Contacts between the two chains:
Residue I194 in the first protein is in contact with residue I62 in the second protein (closest heavy-atom distance 4.0 Å).
Residue H145 in the first protein contacts residue P56 in the second protein (closest heavy-atom distance 4.2 Å).
Residue I66 in the first protein interacts with residue L37 in the second protein (closest heavy-atom distance 3.3 Å).
Residue V190 in the first protein interacts with residue G59 in the second protein (closest heavy-atom distance 3.5 Å).
Residue S185 in the first protein contacts residue L61 in the second protein (closest heavy-atom distance 3.8 Å).
Residue Q182 in the first protein is in contact with residue P56 in the second protein (closest heavy-atom distance 4.0 Å).
Residue F91 in the first protein is in contact with residue L40 in the second protein (closest heavy-atom distance 3.7 Å).
Residue V233 in the first protein interacts with residue I62 in the second protein (closest heavy-atom distance 3.8 Å).
Residue I231 in the first protein interacts with residue D63 in the second protein (closest heavy-atom distance 3.4 Å).
Residue Q192 in the first protein is in contact with residue I62 in the second protein (closest heavy-atom distance 3.1 Å).
Residue F91 in the first protein interacts with residue I38 in the second protein (closest heavy-atom distance 3.6 Å).
Residue Y184 in the first protein is in contact with residue L61 in the second protein (closest heavy-atom distance 4.1 Å).
Residue L183 in the first protein is in contact with residue L61 in the second protein (closest heavy-atom distance 3.3 Å).
Residue I231 in the first protein interacts with residue L64 in the second protein (closest heavy-atom distance 3.8 Å).
Residue V190 in the first protein contacts residue L61 in the second protein (closest heavy-atom distance 3.4 Å).
Residue S67 in the first protein interacts with residue L37 in the second protein (closest heavy-atom distance 3.2 Å).
Residue I93 in the first protein interacts with residue L40 in the second protein (closest heavy-atom distance 4.1 Å).
Residue A247 in the first protein interacts with residue S66 in the second protein (closest heavy-atom distance 3.5 Å).
Residue L82 in the first protein contacts residue L37 in the second protein (closest heavy-atom distance 3.4 Å).
Residue Q192 in the first protein contacts residue Q60 in the second protein (closest heavy-atom distance 4.0 Å).
Residue K98 in the first protein is in contact with residue S34 in the second protein (closest heavy-atom distance 4.0 Å).
Residue Q192 in the first protein interacts with residue G59 in the second protein (closest heavy-atom distance 3.7 Å).
Residue A84 in the first protein interacts with residue L37 in the second protein (closest heavy-atom distance 3.7 Å).
Residue P193 in the first protein contacts residue V58 in the second protein (closest heavy-atom distance 3.9 Å).
Residue K96 in the first protein contacts residue M41 in the second protein (closest heavy-atom distance 3.6 Å).
Residue K96 in the first protein contacts residue L40 in the second protein (closest heavy-atom distance 3.1 Å).
Residue K98 in the first protein contacts residue P36 in the second protein (closest heavy-atom distance 4.2 Å).
Residue L82 in the first protein interacts with residue I38 in the second protein (closest heavy-atom distance 3.8 Å).
Residue H145 in the first protein interacts with residue V58 in the second protein (closest heavy-atom distance 3.6 Å).
Residue I231 in the first protein contacts residue I62 in the second protein (closest heavy-atom distance 3.8 Å).
Residue V50 in the first protein is in contact with residue I38 in the second protein (closest heavy-atom distance 4.0 Å).
Residue Q89 in the first protein contacts residue R35 in the second protein (closest heavy-atom distance 3.5 Å).
Residue P65 in the first protein contacts residue I38 in the second protein (closest heavy-atom distance 3.5 Å).
Residue S191 in the first protein contacts residue V58 in the second protein (closest heavy-atom distance 3.5 Å).
Residue P65 in the first protein is in contact with residue D39 in the second protein (closest heavy-atom distance 3.1 Å).
Residue R144 in the first protein contacts residue P56 in the second protein (closest heavy-atom distance 3.4 Å).
Residue D143 in the first protein contacts residue P56 in the second protein (closest heavy-atom distance 3.5 Å).
Residue S191 in the first protein contacts residue V57 in the second protein (closest heavy-atom distance 3.1 Å).
Residue F91 in the first protein is in contact with residue P36 in the second protein (closest heavy-atom distance 3.8 Å).
Residue K189 in the first protein is in contact with residue V57 in the second protein (closest heavy-atom distance 4.0 Å).
Residue R188 in the first protein contacts residue L61 in the second protein (closest heavy-atom distance 3.5 Å).
Residue N92 in the first protein contacts residue L40 in the second protein (closest heavy-atom distance 3.9 Å).
Residue Q192 in the first protein interacts with residue L61 in the second protein (closest heavy-atom distance 3.1 Å).
Residue I66 in the first protein is in contact with residue I38 in the second protein (closest heavy-atom distance 3.7 Å).
Residue S191 in the first protein contacts residue L61 in the second protein (closest heavy-atom distance 4.3 Å).
Residue P65 in the first protein contacts residue L37 in the second protein (closest heavy-atom distance 4.2 Å).
Residue R64 in the first protein contacts residue I38 in the second protein (closest heavy-atom distance 3.7 Å).
Residue F216 in the first protein contacts residue I62 in the second protein (closest heavy-atom distance 3.7 Å).
Residue R188 in the first protein contacts residue Q60 in the second protein (closest heavy-atom distance 3.3 Å).
Residue R64 in the first protein interacts with residue D39 in the second protein (closest heavy-atom distance 3.5 Å).
Residue Q89 in the first protein interacts with residue L37 in the second protein (closest heavy-atom distance 3.1 Å).
Residue F218 in the first protein interacts with residue L64 in the second protein (closest heavy-atom distance 4.1 Å).
Residue S191 in the first protein contacts residue G59 in the second protein (closest heavy-atom distance 3.3 Å).
Residue W164 in the first protein is in contact with residue L61 in the second protein (closest heavy-atom distance 3.7 Å).
Residue L183 in the first protein contacts residue I62 in the second protein (closest heavy-atom distance 4.0 Å).
Residue Q192 in the first protein contacts residue L64 in the second protein (closest heavy-atom distance 3.6 Å).
Residue Q89 in the first protein contacts residue S34 in the second protein (closest heavy-atom distance 3.7 Å).
Residue E232 in the first protein interacts with residue I62 in the second protein (closest heavy-atom distance 3.9 Å).
Residue Q89 in the first protein interacts with residue P36 in the second protein (closest heavy-atom distance 3.4 Å).
Residue V190 in the first protein contacts residue V57 in the second protein (closest heavy-atom distance 3.6 Å).

Sequence of the first protein:
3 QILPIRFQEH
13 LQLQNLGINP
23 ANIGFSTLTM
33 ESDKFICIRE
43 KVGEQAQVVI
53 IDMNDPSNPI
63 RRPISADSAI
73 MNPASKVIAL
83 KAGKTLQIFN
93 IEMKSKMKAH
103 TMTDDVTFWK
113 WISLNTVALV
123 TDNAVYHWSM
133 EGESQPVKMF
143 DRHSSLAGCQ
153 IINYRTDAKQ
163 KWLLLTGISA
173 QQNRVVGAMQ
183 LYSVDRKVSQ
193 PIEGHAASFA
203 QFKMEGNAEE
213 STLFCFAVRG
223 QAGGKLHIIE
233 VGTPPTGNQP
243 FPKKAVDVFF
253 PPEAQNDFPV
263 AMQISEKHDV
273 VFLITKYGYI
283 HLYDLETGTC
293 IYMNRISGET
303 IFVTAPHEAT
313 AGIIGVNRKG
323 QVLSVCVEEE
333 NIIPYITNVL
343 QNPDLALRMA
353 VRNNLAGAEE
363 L

Sequence of the second protein:
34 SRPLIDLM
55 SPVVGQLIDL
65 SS

The following describes two proteins that form a bound complex.